This data describes a binding interaction between two proteins.

Sequence of protein 2:
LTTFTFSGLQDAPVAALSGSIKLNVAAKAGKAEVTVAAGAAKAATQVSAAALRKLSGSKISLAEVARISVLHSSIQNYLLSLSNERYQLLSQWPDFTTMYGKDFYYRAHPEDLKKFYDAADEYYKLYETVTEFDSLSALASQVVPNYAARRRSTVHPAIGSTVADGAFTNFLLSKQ

Interface contacts:
Residue E78 in protein 2 interacts with residue A121 in protein 1 (closest heavy-atom distance 3.3 Å).
Residue F147 in protein 2 interacts with residue L114 in protein 1 (closest heavy-atom distance 3.5 Å).
Residue F147 in protein 2 contacts residue L106 in protein 1 (closest heavy-atom distance 3.7 Å).
Residue L76 in protein 2 is in contact with residue L122 in protein 1 (closest heavy-atom distance 3.9 Å).
Residue K128 in protein 2 contacts residue T83 in protein 1 (closest heavy-atom distance 3.4 Å).
Residue L94 in protein 2 is in contact with residue L114 in protein 1 (closest heavy-atom distance 3.8 Å).
Residue V79 in protein 2 is in contact with residue A121 in protein 1 (closest heavy-atom distance 2.9 Å).
Residue Y119 in protein 2 interacts with residue T83 in protein 1 (closest heavy-atom distance 2.2 Å).
Residue Q90 in protein 2 contacts residue V118 in protein 1 (closest heavy-atom distance 3.9 Å).
Residue A77 in protein 2 interacts with residue F123 in protein 1 (closest heavy-atom distance 3.2 Å).
Residue Q90 in protein 2 interacts with residue Q117 in protein 1 (closest heavy-atom distance 3.2 Å).
Residue V79 in protein 2 contacts residue P120 in protein 1 (closest heavy-atom distance 3.4 Å).
Residue Y131 in protein 2 is in contact with residue T83 in protein 1 (closest heavy-atom distance 3.8 Å).
Residue F147 in protein 2 is in contact with residue K101 in protein 1 (closest heavy-atom distance 3.8 Å).
Residue Y120 in protein 2 contacts residue V80 in protein 1 (closest heavy-atom distance 3.2 Å).
Residue Y138 in protein 2 contacts residue M95 in protein 1 (closest heavy-atom distance 3.6 Å).
Residue D148 in protein 2 is in contact with residue R112 in protein 1 (closest heavy-atom distance 3.5 Å).
Residue A77 in protein 2 interacts with residue A121 in protein 1 (closest heavy-atom distance 4.0 Å).
Residue S87 in protein 2 interacts with residue V118 in protein 1 (closest heavy-atom distance 3.0 Å).
Residue Y114 in protein 2 interacts with residue K86 in protein 1 (closest heavy-atom distance 3.6 Å).
Residue Y119 in protein 2 interacts with residue H82 in protein 1 (closest heavy-atom distance 3.5 Å).
Residue F147 in protein 2 contacts residue A105 in protein 1 (closest heavy-atom distance 3.5 Å).
Residue Y131 in protein 2 contacts residue A84 in protein 1 (closest heavy-atom distance 4.0 Å).
Residue D148 in protein 2 is in contact with residue L114 in protein 1 (closest heavy-atom distance 4.0 Å).
Residue E142 in protein 2 contacts residue S97 in protein 1 (closest heavy-atom distance 3.5 Å).
Residue Y138 in protein 2 is in contact with residue K94 in protein 1 (closest heavy-atom distance 3.4 Å).
Residue L76 in protein 2 is in contact with residue F123 in protein 1 (closest heavy-atom distance 3.4 Å).
Residue T145 in protein 2 contacts residue K101 in protein 1 (closest heavy-atom distance 3.3 Å).
Residue Y141 in protein 2 interacts with residue A98 in protein 1 (closest heavy-atom distance 3.6 Å).
Residue R81 in protein 2 interacts with residue Q117 in protein 1 (closest heavy-atom distance 3.4 Å).
Residue P124 in protein 2 is in contact with residue H82 in protein 1 (closest heavy-atom distance 4.0 Å).
Residue Y131 in protein 2 is in contact with residue K86 in protein 1 (closest heavy-atom distance 3.6 Å).
Residue N91 in protein 2 interacts with residue V118 in protein 1 (closest heavy-atom distance 3.3 Å).
Residue Y114 in protein 2 is in contact with residue E90 in protein 1 (closest heavy-atom distance 3.6 Å).
Residue D135 in protein 2 interacts with residue K86 in protein 1 (closest heavy-atom distance 2.4 Å).
Residue T145 in protein 2 contacts residue V102 in protein 1 (closest heavy-atom distance 3.7 Å).
Residue L127 in protein 2 interacts with residue H82 in protein 1 (closest heavy-atom distance 3.7 Å).
Residue E142 in protein 2 is in contact with residue A98 in protein 1 (closest heavy-atom distance 3.9 Å).
Residue E142 in protein 2 is in contact with residue K94 in protein 1 (closest heavy-atom distance 3.4 Å).
Residue Y119 in protein 2 is in contact with residue F81 in protein 1 (closest heavy-atom distance 4.0 Å).
Residue Y141 in protein 2 contacts residue M95 in protein 1 (closest heavy-atom distance 3.8 Å).
Residue K128 in protein 2 is in contact with residue H82 in protein 1 (closest heavy-atom distance 3.9 Å).
Residue Y119 in protein 2 contacts residue V80 in protein 1 (closest heavy-atom distance 4.0 Å).
Residue E78 in protein 2 interacts with residue P120 in protein 1 (closest heavy-atom distance 3.3 Å).
Residue Y137 in protein 2 interacts with residue M95 in protein 1 (closest heavy-atom distance 3.7 Å).
Residue Y138 in protein 2 contacts residue H91 in protein 1 (closest heavy-atom distance 2.4 Å).
Residue S87 in protein 2 is in contact with residue P120 in protein 1 (closest heavy-atom distance 3.8 Å).
Residue A80 in protein 2 interacts with residue P120 in protein 1 (closest heavy-atom distance 3.7 Å).
Residue E142 in protein 2 contacts residue K101 in protein 1 (closest heavy-atom distance 2.8 Å).
Residue T111 in protein 2 interacts with residue H91 in protein 1 (closest heavy-atom distance 3.5 Å).
Residue E146 in protein 2 is in contact with residue K101 in protein 1 (closest heavy-atom distance 3.2 Å).
Residue V79 in protein 2 is in contact with residue F123 in protein 1 (closest heavy-atom distance 3.6 Å).
Residue Y141 in protein 2 contacts residue N99 in protein 1 (closest heavy-atom distance 2.4 Å).
Residue E78 in protein 2 is in contact with residue L122 in protein 1 (closest heavy-atom distance 3.7 Å).
Residue N91 in protein 2 is in contact with residue K119 in protein 1 (closest heavy-atom distance 3.7 Å).
Residue Y138 in protein 2 contacts residue E90 in protein 1 (closest heavy-atom distance 3.7 Å).
Residue S87 in protein 2 is in contact with residue Q117 in protein 1 (closest heavy-atom distance 2.9 Å).
Residue Y120 in protein 2 contacts residue F81 in protein 1 (closest heavy-atom distance 3.4 Å).
Residue L94 in protein 2 interacts with residue V118 in protein 1 (closest heavy-atom distance 3.9 Å).
Residue T145 in protein 2 is in contact with residue A98 in protein 1 (closest heavy-atom distance 3.4 Å).

Sequence of protein 1:
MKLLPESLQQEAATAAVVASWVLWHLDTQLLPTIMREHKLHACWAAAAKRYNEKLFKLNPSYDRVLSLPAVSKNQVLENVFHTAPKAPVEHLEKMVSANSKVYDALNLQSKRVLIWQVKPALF